These two protein chains interact to form a complex.

Sequence of chain B:
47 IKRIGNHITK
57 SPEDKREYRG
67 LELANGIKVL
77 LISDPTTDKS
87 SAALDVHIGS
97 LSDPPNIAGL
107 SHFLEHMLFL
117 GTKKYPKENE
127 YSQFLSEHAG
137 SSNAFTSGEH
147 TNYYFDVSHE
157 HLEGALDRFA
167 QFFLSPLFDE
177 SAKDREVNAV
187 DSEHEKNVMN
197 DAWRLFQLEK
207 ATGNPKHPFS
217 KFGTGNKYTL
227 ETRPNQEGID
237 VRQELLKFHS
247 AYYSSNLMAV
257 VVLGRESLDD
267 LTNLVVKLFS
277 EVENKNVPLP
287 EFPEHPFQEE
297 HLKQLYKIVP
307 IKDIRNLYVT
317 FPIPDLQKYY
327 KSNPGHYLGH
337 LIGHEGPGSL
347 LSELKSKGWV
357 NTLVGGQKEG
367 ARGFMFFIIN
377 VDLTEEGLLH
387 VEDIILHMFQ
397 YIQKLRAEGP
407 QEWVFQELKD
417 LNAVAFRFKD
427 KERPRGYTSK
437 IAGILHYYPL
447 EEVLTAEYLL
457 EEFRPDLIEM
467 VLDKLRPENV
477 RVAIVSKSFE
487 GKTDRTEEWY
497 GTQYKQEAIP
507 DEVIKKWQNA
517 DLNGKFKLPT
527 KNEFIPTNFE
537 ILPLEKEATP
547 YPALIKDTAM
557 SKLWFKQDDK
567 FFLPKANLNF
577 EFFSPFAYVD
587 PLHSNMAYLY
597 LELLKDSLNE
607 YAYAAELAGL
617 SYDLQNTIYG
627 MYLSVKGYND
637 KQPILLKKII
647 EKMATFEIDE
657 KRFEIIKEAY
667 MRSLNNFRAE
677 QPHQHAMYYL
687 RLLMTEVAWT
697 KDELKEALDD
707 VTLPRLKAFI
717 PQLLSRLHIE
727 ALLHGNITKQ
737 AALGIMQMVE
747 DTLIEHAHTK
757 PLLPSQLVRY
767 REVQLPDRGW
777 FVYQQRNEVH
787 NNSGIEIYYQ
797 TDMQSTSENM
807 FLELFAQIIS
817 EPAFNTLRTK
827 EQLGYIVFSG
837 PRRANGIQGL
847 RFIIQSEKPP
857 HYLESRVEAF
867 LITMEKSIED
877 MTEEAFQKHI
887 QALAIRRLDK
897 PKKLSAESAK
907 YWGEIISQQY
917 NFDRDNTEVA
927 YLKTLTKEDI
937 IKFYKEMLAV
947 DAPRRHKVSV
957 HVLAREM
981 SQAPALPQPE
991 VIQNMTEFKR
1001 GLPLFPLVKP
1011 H

Interface contacts:
Residue S435 in chain B is in contact with residue Q5 in chain A (closest heavy-atom distance 3.2 Å).
Residue A140 in chain B contacts residue L13 in chain A (closest heavy-atom distance 3.4 Å).
Residue F820 in chain B interacts with residue Y14 in chain A (closest heavy-atom distance 3.9 Å).
Residue F141 in chain B interacts with residue S12 in chain A (closest heavy-atom distance 3.3 Å).
Residue R824 in chain B interacts with residue Y14 in chain A (closest heavy-atom distance 3.2 Å).
Residue T142 in chain B interacts with residue C11 in chain A (closest heavy-atom distance 3.8 Å).
Residue Y150 in chain B is in contact with residue C6 in chain A (closest heavy-atom distance 4.7 Å).
Residue T142 in chain B is in contact with residue S12 in chain A (closest heavy-atom distance 3.1 Å).
Residue A140 in chain B interacts with residue Y14 in chain A (closest heavy-atom distance 2.9 Å).
Residue N139 in chain B interacts with residue Y14 in chain A (closest heavy-atom distance 3.5 Å).
Residue E182 in chain B interacts with residue Y14 in chain A (closest heavy-atom distance 4.4 Å).
Residue E111 in chain B interacts with residue Y14 in chain A (closest heavy-atom distance 3.5 Å).
Residue N139 in chain B contacts residue Q15 in chain A (closest heavy-atom distance 3.5 Å).
Residue H108 in chain B is in contact with residue L13 in chain A (closest heavy-atom distance 4.5 Å).
Residue F141 in chain B contacts residue L13 in chain A (closest heavy-atom distance 3.7 Å).
Residue E189 in chain B contacts residue L13 in chain A (closest heavy-atom distance 3.2 Å).
Residue G432 in chain B is in contact with residue Q5 in chain A (closest heavy-atom distance 3.3 Å).
Residue Y150 in chain B is in contact with residue Q5 in chain A (closest heavy-atom distance 3.4 Å).
Residue Y831 in chain B contacts residue L13 in chain A (closest heavy-atom distance 2.8 Å).
Residue F820 in chain B is in contact with residue Q15 in chain A (closest heavy-atom distance 3.7 Å).
Residue W199 in chain B is in contact with residue I10 in chain A (closest heavy-atom distance 3.2 Å).
Residue F141 in chain B interacts with residue Q5 in chain A (closest heavy-atom distance 3.3 Å).
Residue F115 in chain B is in contact with residue Y14 in chain A (closest heavy-atom distance 3.5 Å).
Residue L116 in chain B interacts with residue Y14 in chain A (closest heavy-atom distance 5.0 Å).
Residue W199 in chain B interacts with residue C11 in chain A (closest heavy-atom distance 3.5 Å).
Residue A198 in chain B is in contact with residue I10 in chain A (closest heavy-atom distance 3.3 Å).
Residue H112 in chain B interacts with residue Y14 in chain A (closest heavy-atom distance 3.3 Å).
Residue E189 in chain B is in contact with residue S12 in chain A (closest heavy-atom distance 3.4 Å).
Residue Y150 in chain B contacts residue L13 in chain A (closest heavy-atom distance 4.2 Å).
Residue W199 in chain B is in contact with residue S12 in chain A (closest heavy-atom distance 4.5 Å).
Residue S138 in chain B interacts with residue Q15 in chain A (closest heavy-atom distance 3.8 Å).
Residue F141 in chain B contacts residue C6 in chain A (closest heavy-atom distance 4.1 Å).
Residue W199 in chain B interacts with residue S9 in chain A (closest heavy-atom distance 4.0 Å).
Residue Y831 in chain B contacts residue Q15 in chain A (closest heavy-atom distance 3.6 Å).
Residue H108 in chain B interacts with residue S12 in chain A (closest heavy-atom distance 3.2 Å).
Residue E111 in chain B contacts residue S12 in chain A (closest heavy-atom distance 4.7 Å).
Residue N139 in chain B is in contact with residue L13 in chain A (closest heavy-atom distance 3.4 Å).
Residue R431 in chain B interacts with residue Q5 in chain A (closest heavy-atom distance 3.2 Å).
Residue Y831 in chain B is in contact with residue Y14 in chain A (closest heavy-atom distance 3.1 Å).
Residue F141 in chain B is in contact with residue C7 in chain A (closest heavy-atom distance 4.7 Å).
Residue F141 in chain B interacts with residue C11 in chain A (closest heavy-atom distance 4.0 Å).
Residue F141 in chain B is in contact with residue Y14 in chain A (closest heavy-atom distance 5.0 Å).
Residue F202 in chain B is in contact with residue I10 in chain A (closest heavy-atom distance 3.9 Å).
Residue A140 in chain B is in contact with residue S12 in chain A (closest heavy-atom distance 4.0 Å).
Residue T220 in chain B is in contact with residue S12 in chain A (closest heavy-atom distance 5.0 Å).
Residue S138 in chain B interacts with residue Y14 in chain A (closest heavy-atom distance 4.8 Å).

Sequence of chain A:
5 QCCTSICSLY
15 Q